These two protein chains interact to form a complex.

Sequence of protein 2:
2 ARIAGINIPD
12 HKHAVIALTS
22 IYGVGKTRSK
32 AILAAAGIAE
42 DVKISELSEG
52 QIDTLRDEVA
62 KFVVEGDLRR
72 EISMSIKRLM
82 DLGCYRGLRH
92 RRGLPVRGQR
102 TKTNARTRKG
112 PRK

Sequence of protein 1:
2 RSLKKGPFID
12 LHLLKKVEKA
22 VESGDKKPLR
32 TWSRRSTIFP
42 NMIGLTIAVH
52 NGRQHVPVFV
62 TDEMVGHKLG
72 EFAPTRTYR

Interface contacts:
Residue C85 in protein 2 contacts residue F73 in protein 1 (closest heavy-atom distance 4.9 Å).
Residue Y86 in protein 2 contacts residue E72 in protein 1 (closest heavy-atom distance 3.1 Å).
Residue D82 in protein 2 contacts residue E64 in protein 1 (closest heavy-atom distance 3.8 Å).
Residue L83 in protein 2 interacts with residue E64 in protein 1 (closest heavy-atom distance 3.4 Å).
Residue L89 in protein 2 interacts with residue P75 in protein 1 (closest heavy-atom distance 4.6 Å).
Residue G84 in protein 2 is in contact with residue F73 in protein 1 (closest heavy-atom distance 3.3 Å).
Residue G84 in protein 2 interacts with residue E64 in protein 1 (closest heavy-atom distance 2.9 Å).
Residue C85 in protein 2 interacts with residue H68 in protein 1 (closest heavy-atom distance 3.8 Å).
Residue G84 in protein 2 interacts with residue E72 in protein 1 (closest heavy-atom distance 3.8 Å).
Residue C85 in protein 2 contacts residue E72 in protein 1 (closest heavy-atom distance 3.3 Å).
Residue K114 in protein 2 interacts with residue R80 in protein 1 (closest heavy-atom distance 3.8 Å).